The following describes two proteins that form a bound complex.

Sequence of protein 2:
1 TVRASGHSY

Contacts between the two chains:
Residue L81 in protein 1 interacts with residue Y9 in protein 2 (closest heavy-atom distance 3.5 Å).
Residue S116 in protein 1 interacts with residue Y9 in protein 2 (closest heavy-atom distance 2.5 Å).
Residue E76 in protein 1 contacts residue S8 in protein 2 (closest heavy-atom distance 3.0 Å).
Residue E152 in protein 1 interacts with residue G6 in protein 2 (closest heavy-atom distance 3.7 Å).
Residue Y171 in protein 1 interacts with residue T1 in protein 2 (closest heavy-atom distance 2.7 Å).
Residue Y84 in protein 1 is in contact with residue Y9 in protein 2 (closest heavy-atom distance 2.9 Å).
Residue R97 in protein 1 is in contact with residue Y9 in protein 2 (closest heavy-atom distance 3.3 Å).
Residue Y7 in protein 1 is in contact with residue V2 in protein 2 (closest heavy-atom distance 3.5 Å).
Residue Q96 in protein 1 is in contact with residue Y9 in protein 2 (closest heavy-atom distance 4.8 Å).
Residue M5 in protein 1 contacts residue T1 in protein 2 (closest heavy-atom distance 4.2 Å).
Residue Y123 in protein 1 is in contact with residue Y9 in protein 2 (closest heavy-atom distance 3.9 Å).
Residue Y59 in protein 1 interacts with residue T1 in protein 2 (closest heavy-atom distance 3.6 Å).
Residue I95 in protein 1 is in contact with residue Y9 in protein 2 (closest heavy-atom distance 4.1 Å).
Residue D114 in protein 1 is in contact with residue R3 in protein 2 (closest heavy-atom distance 4.0 Å).
Residue T73 in protein 1 is in contact with residue S8 in protein 2 (closest heavy-atom distance 3.7 Å).
Residue N63 in protein 1 contacts residue T1 in protein 2 (closest heavy-atom distance 2.9 Å).
Residue S77 in protein 1 is in contact with residue S8 in protein 2 (closest heavy-atom distance 3.5 Å).
Residue K146 in protein 1 interacts with residue Y9 in protein 2 (closest heavy-atom distance 3.2 Å).
Residue N80 in protein 1 is in contact with residue Y9 in protein 2 (closest heavy-atom distance 2.9 Å).
Residue R62 in protein 1 is in contact with residue R3 in protein 2 (closest heavy-atom distance 4.3 Å).
Residue Y9 in protein 1 contacts residue R3 in protein 2 (closest heavy-atom distance 4.2 Å).
Residue R62 in protein 1 interacts with residue A4 in protein 2 (closest heavy-atom distance 3.9 Å).
Residue W147 in protein 1 is in contact with residue S8 in protein 2 (closest heavy-atom distance 3.1 Å).
Residue Y159 in protein 1 is in contact with residue R3 in protein 2 (closest heavy-atom distance 3.5 Å).
Residue R62 in protein 1 interacts with residue T1 in protein 2 (closest heavy-atom distance 2.9 Å).
Residue K146 in protein 1 interacts with residue H7 in protein 2 (closest heavy-atom distance 4.2 Å).
Residue S77 in protein 1 is in contact with residue Y9 in protein 2 (closest heavy-atom distance 2.9 Å).
Residue R62 in protein 1 contacts residue V2 in protein 2 (closest heavy-atom distance 2.9 Å).
Residue N70 in protein 1 interacts with residue R3 in protein 2 (closest heavy-atom distance 4.8 Å).
Residue Y159 in protein 1 contacts residue T1 in protein 2 (closest heavy-atom distance 2.8 Å).
Residue Y7 in protein 1 contacts residue T1 in protein 2 (closest heavy-atom distance 2.9 Å).
Residue Y99 in protein 1 interacts with residue V2 in protein 2 (closest heavy-atom distance 3.7 Å).
Residue I66 in protein 1 contacts residue V2 in protein 2 (closest heavy-atom distance 3.8 Å).
Residue K146 in protein 1 is in contact with residue S8 in protein 2 (closest heavy-atom distance 4.2 Å).
Residue Y159 in protein 1 interacts with residue V2 in protein 2 (closest heavy-atom distance 3.9 Å).
Residue W167 in protein 1 interacts with residue T1 in protein 2 (closest heavy-atom distance 3.6 Å).
Residue Y99 in protein 1 contacts residue R3 in protein 2 (closest heavy-atom distance 3.1 Å).
Residue A150 in protein 1 contacts residue H7 in protein 2 (closest heavy-atom distance 3.7 Å).
Residue W147 in protein 1 contacts residue H7 in protein 2 (closest heavy-atom distance 3.4 Å).
Residue E152 in protein 1 is in contact with residue H7 in protein 2 (closest heavy-atom distance 3.3 Å).
Residue L156 in protein 1 contacts residue R3 in protein 2 (closest heavy-atom distance 3.5 Å).
Residue I66 in protein 1 contacts residue S5 in protein 2 (closest heavy-atom distance 3.8 Å).
Residue T143 in protein 1 contacts residue Y9 in protein 2 (closest heavy-atom distance 2.6 Å).
Residue N70 in protein 1 interacts with residue G6 in protein 2 (closest heavy-atom distance 4.4 Å).
Residue N80 in protein 1 is in contact with residue S8 in protein 2 (closest heavy-atom distance 4.1 Å).
Residue T73 in protein 1 interacts with residue G6 in protein 2 (closest heavy-atom distance 3.8 Å).
Residue Y74 in protein 1 is in contact with residue Y9 in protein 2 (closest heavy-atom distance 3.5 Å).
Residue M45 in protein 1 interacts with residue V2 in protein 2 (closest heavy-atom distance 3.6 Å).
Residue T73 in protein 1 interacts with residue H7 in protein 2 (closest heavy-atom distance 4.2 Å).
Residue I66 in protein 1 contacts residue A4 in protein 2 (closest heavy-atom distance 3.9 Å).
Residue T69 in protein 1 contacts residue S5 in protein 2 (closest heavy-atom distance 3.3 Å).
Residue T73 in protein 1 is in contact with residue S5 in protein 2 (closest heavy-atom distance 4.0 Å).
Residue Y9 in protein 1 contacts residue V2 in protein 2 (closest heavy-atom distance 3.7 Å).
Residue L163 in protein 1 contacts residue T1 in protein 2 (closest heavy-atom distance 4.5 Å).
Residue I66 in protein 1 interacts with residue R3 in protein 2 (closest heavy-atom distance 3.4 Å).
Residue I124 in protein 1 is in contact with residue Y9 in protein 2 (closest heavy-atom distance 4.5 Å).
Residue W147 in protein 1 interacts with residue Y9 in protein 2 (closest heavy-atom distance 3.7 Å).
Residue R97 in protein 1 interacts with residue R3 in protein 2 (closest heavy-atom distance 3.5 Å).
Residue N70 in protein 1 contacts residue S5 in protein 2 (closest heavy-atom distance 2.7 Å).
Residue N63 in protein 1 is in contact with residue V2 in protein 2 (closest heavy-atom distance 3.0 Å).

Sequence of protein 1:
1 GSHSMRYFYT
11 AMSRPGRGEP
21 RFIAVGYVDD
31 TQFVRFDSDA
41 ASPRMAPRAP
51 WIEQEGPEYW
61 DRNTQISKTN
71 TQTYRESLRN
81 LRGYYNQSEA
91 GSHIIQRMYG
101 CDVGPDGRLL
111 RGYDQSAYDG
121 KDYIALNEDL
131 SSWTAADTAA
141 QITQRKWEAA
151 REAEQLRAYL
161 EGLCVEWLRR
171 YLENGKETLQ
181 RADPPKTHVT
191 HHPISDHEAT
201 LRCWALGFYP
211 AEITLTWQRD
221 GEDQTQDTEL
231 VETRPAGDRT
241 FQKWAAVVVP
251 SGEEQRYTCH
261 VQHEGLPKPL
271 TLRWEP